Sequence of protein 2:
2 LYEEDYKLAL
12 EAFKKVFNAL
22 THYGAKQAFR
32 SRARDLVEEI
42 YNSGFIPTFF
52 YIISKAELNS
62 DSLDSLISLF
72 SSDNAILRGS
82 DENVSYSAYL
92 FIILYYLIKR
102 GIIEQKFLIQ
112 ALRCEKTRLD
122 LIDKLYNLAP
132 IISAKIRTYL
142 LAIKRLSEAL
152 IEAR

Contacts between the two chains:
Residue A971 in protein 1 contacts residue L11 in protein 2 (closest heavy-atom distance 3.6 Å).
Residue H967 in protein 1 is in contact with residue Y7 in protein 2 (closest heavy-atom distance 3.6 Å).
Residue D984 in protein 1 is in contact with residue E149 in protein 2 (closest heavy-atom distance 4.5 Å).
Residue Y976 in protein 1 interacts with residue L151 in protein 2 (closest heavy-atom distance 4.7 Å).
Residue L968 in protein 1 contacts residue R146 in protein 2 (closest heavy-atom distance 4.0 Å).
Residue L981 in protein 1 is in contact with residue L151 in protein 2 (closest heavy-atom distance 4.5 Å).
Residue A971 in protein 1 is in contact with residue Y7 in protein 2 (closest heavy-atom distance 4.1 Å).
Residue L977 in protein 1 contacts residue L11 in protein 2 (closest heavy-atom distance 3.7 Å).
Residue F980 in protein 1 interacts with residue A150 in protein 2 (closest heavy-atom distance 4.0 Å).
Residue E974 in protein 1 interacts with residue K15 in protein 2 (closest heavy-atom distance 3.2 Å).
Residue S972 in protein 1 interacts with residue L11 in protein 2 (closest heavy-atom distance 3.5 Å).
Residue L968 in protein 1 contacts residue A143 in protein 2 (closest heavy-atom distance 4.1 Å).
Residue L977 in protein 1 interacts with residue L147 in protein 2 (closest heavy-atom distance 3.9 Å).
Residue L981 in protein 1 contacts residue R146 in protein 2 (closest heavy-atom distance 4.8 Å).
Residue Y976 in protein 1 is in contact with residue F18 in protein 2 (closest heavy-atom distance 5.0 Å).
Residue L968 in protein 1 contacts residue L147 in protein 2 (closest heavy-atom distance 3.8 Å).
Residue K964 in protein 1 interacts with residue Y7 in protein 2 (closest heavy-atom distance 4.9 Å).
Residue Y965 in protein 1 contacts residue R146 in protein 2 (closest heavy-atom distance 3.9 Å).
Residue L981 in protein 1 contacts residue L147 in protein 2 (closest heavy-atom distance 4.4 Å).
Residue D973 in protein 1 interacts with residue K8 in protein 2 (closest heavy-atom distance 4.7 Å).
Residue L968 in protein 1 contacts residue Y7 in protein 2 (closest heavy-atom distance 4.0 Å).
Residue Y976 in protein 1 is in contact with residue K15 in protein 2 (closest heavy-atom distance 4.2 Å).
Residue F980 in protein 1 is in contact with residue L151 in protein 2 (closest heavy-atom distance 3.5 Å).
Residue D984 in protein 1 is in contact with residue A150 in protein 2 (closest heavy-atom distance 3.5 Å).
Residue L968 in protein 1 interacts with residue A10 in protein 2 (closest heavy-atom distance 4.9 Å).
Residue L977 in protein 1 is in contact with residue L151 in protein 2 (closest heavy-atom distance 3.9 Å).
Residue K964 in protein 1 contacts residue R146 in protein 2 (closest heavy-atom distance 3.9 Å).
Residue A971 in protein 1 interacts with residue K8 in protein 2 (closest heavy-atom distance 4.0 Å).
Residue L981 in protein 1 interacts with residue A150 in protein 2 (closest heavy-atom distance 3.8 Å).
Residue L968 in protein 1 interacts with residue L11 in protein 2 (closest heavy-atom distance 4.1 Å).
Residue D984 in protein 1 contacts residue R146 in protein 2 (closest heavy-atom distance 4.2 Å).
Residue R988 in protein 1 contacts residue E149 in protein 2 (closest heavy-atom distance 2.6 Å).

The following describes two proteins that form a bound complex.

Sequence of protein 1:
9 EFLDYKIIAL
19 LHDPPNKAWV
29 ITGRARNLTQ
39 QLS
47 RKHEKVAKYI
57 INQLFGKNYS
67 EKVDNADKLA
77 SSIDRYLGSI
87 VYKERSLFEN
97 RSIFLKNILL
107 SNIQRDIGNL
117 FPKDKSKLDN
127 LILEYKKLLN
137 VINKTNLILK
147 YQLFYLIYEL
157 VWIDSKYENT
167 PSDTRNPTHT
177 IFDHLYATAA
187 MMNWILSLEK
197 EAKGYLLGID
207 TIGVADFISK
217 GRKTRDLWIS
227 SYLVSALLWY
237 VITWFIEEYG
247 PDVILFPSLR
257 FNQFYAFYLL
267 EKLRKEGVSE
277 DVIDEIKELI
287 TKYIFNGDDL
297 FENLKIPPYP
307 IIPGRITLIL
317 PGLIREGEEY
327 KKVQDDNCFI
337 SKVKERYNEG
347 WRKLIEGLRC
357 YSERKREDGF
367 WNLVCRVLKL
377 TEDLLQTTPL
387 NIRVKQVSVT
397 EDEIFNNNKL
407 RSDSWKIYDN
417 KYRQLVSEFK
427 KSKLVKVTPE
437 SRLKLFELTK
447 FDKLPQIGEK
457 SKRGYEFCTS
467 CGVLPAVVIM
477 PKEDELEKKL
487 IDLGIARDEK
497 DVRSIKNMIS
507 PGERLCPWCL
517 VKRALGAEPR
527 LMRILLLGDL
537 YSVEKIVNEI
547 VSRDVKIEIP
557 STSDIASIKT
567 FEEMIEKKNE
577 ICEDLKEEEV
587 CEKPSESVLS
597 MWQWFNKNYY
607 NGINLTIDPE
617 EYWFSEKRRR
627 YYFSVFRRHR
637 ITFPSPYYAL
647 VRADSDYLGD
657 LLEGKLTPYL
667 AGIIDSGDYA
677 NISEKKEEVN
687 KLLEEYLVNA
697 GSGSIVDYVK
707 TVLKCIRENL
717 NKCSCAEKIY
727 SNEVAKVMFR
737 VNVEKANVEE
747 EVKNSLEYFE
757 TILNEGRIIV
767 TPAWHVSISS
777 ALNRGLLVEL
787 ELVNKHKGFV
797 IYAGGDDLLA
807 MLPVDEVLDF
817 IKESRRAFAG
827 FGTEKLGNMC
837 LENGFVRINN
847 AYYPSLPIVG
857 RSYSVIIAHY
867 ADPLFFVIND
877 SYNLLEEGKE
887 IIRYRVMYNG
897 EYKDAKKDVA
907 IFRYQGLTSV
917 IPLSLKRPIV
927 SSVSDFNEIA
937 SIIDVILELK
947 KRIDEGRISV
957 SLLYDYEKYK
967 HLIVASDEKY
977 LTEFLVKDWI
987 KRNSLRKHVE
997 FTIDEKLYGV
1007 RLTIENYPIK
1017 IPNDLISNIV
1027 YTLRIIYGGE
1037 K